This data describes a binding interaction between two proteins.

Interface contacts:
Residue G95 in chain A interacts with residue N4 in chain B (closest heavy-atom distance 2.7 Å).
Residue G93 in chain A interacts with residue P5 in chain B (closest heavy-atom distance 4.2 Å).
Residue V91 in chain A is in contact with residue P5 in chain B (closest heavy-atom distance 4.4 Å).
Residue E163 in chain A interacts with residue V7 in chain B (closest heavy-atom distance 4.9 Å).
Residue G95 in chain A contacts residue E2 in chain B (closest heavy-atom distance 4.0 Å).
Residue L94 in chain A is in contact with residue V3 in chain B (closest heavy-atom distance 3.7 Å).
Residue L157 in chain A is in contact with residue V7 in chain B (closest heavy-atom distance 3.8 Å).
Residue N153 in chain A contacts residue V7 in chain B (closest heavy-atom distance 3.5 Å).
Residue E163 in chain A is in contact with residue P6 in chain B (closest heavy-atom distance 4.6 Å).
Residue E163 in chain A is in contact with residue P5 in chain B (closest heavy-atom distance 3.0 Å).
Residue L117 in chain A is in contact with residue P6 in chain B (closest heavy-atom distance 3.6 Å).
Residue H120 in chain A interacts with residue V7 in chain B (closest heavy-atom distance 4.0 Å).
Residue K79 in chain A is in contact with residue N4 in chain B (closest heavy-atom distance 4.7 Å).
Residue G96 in chain A contacts residue N4 in chain B (closest heavy-atom distance 4.0 Å).
Residue W81 in chain A contacts residue P5 in chain B (closest heavy-atom distance 3.5 Å).
Residue H112 in chain A contacts residue P6 in chain B (closest heavy-atom distance 4.0 Å).
Residue A114 in chain A interacts with residue P6 in chain B (closest heavy-atom distance 4.3 Å).
Residue G95 in chain A is in contact with residue V3 in chain B (closest heavy-atom distance 3.5 Å).
Residue H120 in chain A is in contact with residue P5 in chain B (closest heavy-atom distance 3.4 Å).
Residue F156 in chain A is in contact with residue V7 in chain B (closest heavy-atom distance 3.6 Å).
Residue W81 in chain A interacts with residue P6 in chain B (closest heavy-atom distance 2.9 Å).
Residue F156 in chain A is in contact with residue P6 in chain B (closest heavy-atom distance 3.4 Å).
Residue L94 in chain A contacts residue E2 in chain B (closest heavy-atom distance 5.0 Å).
Residue H124 in chain A interacts with residue N4 in chain B (closest heavy-atom distance 3.4 Å).
Residue H120 in chain A interacts with residue P6 in chain B (closest heavy-atom distance 3.8 Å).
Residue G93 in chain A is in contact with residue P6 in chain B (closest heavy-atom distance 3.4 Å).
Residue H128 in chain A contacts residue E2 in chain B (closest heavy-atom distance 3.4 Å).
Residue A162 in chain A contacts residue N4 in chain B (closest heavy-atom distance 4.5 Å).
Residue G96 in chain A interacts with residue E2 in chain B (closest heavy-atom distance 3.4 Å).
Residue H112 in chain A is in contact with residue V7 in chain B (closest heavy-atom distance 3.4 Å).
Residue H124 in chain A interacts with residue E2 in chain B (closest heavy-atom distance 4.2 Å).
Residue E167 in chain A interacts with residue V7 in chain B (closest heavy-atom distance 4.0 Å).
Residue E163 in chain A contacts residue N4 in chain B (closest heavy-atom distance 3.7 Å).
Residue S97 in chain A interacts with residue E2 in chain B (closest heavy-atom distance 2.9 Å).
Residue W88 in chain A interacts with residue P5 in chain B (closest heavy-atom distance 3.5 Å).
Residue T98 in chain A is in contact with residue E2 in chain B (closest heavy-atom distance 4.5 Å).
Residue H124 in chain A is in contact with residue P5 in chain B (closest heavy-atom distance 3.7 Å).
Residue W88 in chain A contacts residue N4 in chain B (closest heavy-atom distance 3.6 Å).
Residue F156 in chain A interacts with residue P5 in chain B (closest heavy-atom distance 4.2 Å).
Residue A114 in chain A is in contact with residue V7 in chain B (closest heavy-atom distance 3.7 Å).
Residue L94 in chain A interacts with residue N4 in chain B (closest heavy-atom distance 3.6 Å).
Residue P78 in chain A interacts with residue P5 in chain B (closest heavy-atom distance 3.5 Å).
Residue D133 in chain A is in contact with residue E2 in chain B (closest heavy-atom distance 4.3 Å).
Residue V91 in chain A interacts with residue P6 in chain B (closest heavy-atom distance 3.4 Å).
Residue W88 in chain A contacts residue V3 in chain B (closest heavy-atom distance 4.0 Å).
Residue K79 in chain A is in contact with residue P5 in chain B (closest heavy-atom distance 3.6 Å).
Residue L73 in chain A contacts residue V3 in chain B (closest heavy-atom distance 4.4 Å).
Residue D113 in chain A interacts with residue V7 in chain B (closest heavy-atom distance 2.8 Å).
Residue Y72 in chain A is in contact with residue V3 in chain B (closest heavy-atom distance 3.6 Å).
Residue G93 in chain A is in contact with residue N4 in chain B (closest heavy-atom distance 4.3 Å).
Residue P92 in chain A contacts residue P6 in chain B (closest heavy-atom distance 4.5 Å).
Residue G96 in chain A is in contact with residue V3 in chain B (closest heavy-atom distance 4.9 Å).
Residue W81 in chain A interacts with residue V7 in chain B (closest heavy-atom distance 3.9 Å).

Sequence of chain B:
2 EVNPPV

Sequence of chain A:
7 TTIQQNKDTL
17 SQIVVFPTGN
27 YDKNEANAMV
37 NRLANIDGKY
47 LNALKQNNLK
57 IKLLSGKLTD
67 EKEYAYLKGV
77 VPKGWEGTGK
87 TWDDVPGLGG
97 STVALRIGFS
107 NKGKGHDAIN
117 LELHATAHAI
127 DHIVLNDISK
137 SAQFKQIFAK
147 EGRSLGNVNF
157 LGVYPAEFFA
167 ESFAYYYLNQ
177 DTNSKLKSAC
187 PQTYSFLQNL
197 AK